Sequence of the first protein:
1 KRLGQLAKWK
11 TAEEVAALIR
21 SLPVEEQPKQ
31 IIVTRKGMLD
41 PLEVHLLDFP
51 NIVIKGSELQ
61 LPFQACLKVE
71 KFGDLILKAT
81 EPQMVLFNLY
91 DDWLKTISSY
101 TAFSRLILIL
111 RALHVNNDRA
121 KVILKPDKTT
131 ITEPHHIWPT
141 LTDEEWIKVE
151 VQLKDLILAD

Sequence of the second protein:
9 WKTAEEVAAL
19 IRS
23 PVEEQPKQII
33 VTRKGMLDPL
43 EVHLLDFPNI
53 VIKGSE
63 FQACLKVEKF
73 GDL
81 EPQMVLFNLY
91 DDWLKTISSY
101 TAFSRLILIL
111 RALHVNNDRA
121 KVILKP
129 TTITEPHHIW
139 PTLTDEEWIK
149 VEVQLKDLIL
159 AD

The following describes two proteins that form a bound complex.

Interface contacts:
Residue F103 in the first protein is in contact with residue R111 in the second protein (closest heavy-atom distance 3.4 Å).
Residue K68 in the first protein is in contact with residue I32 in the second protein (closest heavy-atom distance 3.4 Å).
Residue N51 in the first protein interacts with residue F87 in the second protein (closest heavy-atom distance 3.3 Å).
Residue Q30 in the first protein interacts with residue Q30 in the second protein (closest heavy-atom distance 3.0 Å).
Residue M84 in the first protein interacts with residue I54 in the second protein (closest heavy-atom distance 3.1 Å).
Residue C66 in the first protein is in contact with residue R35 in the second protein (closest heavy-atom distance 2.8 Å).
Residue P28 in the first protein interacts with residue K71 in the second protein (closest heavy-atom distance 3.1 Å).
Residue F72 in the first protein is in contact with residue P28 in the second protein (closest heavy-atom distance 3.2 Å).
Residue R35 in the first protein interacts with residue K36 in the second protein (closest heavy-atom distance 3.4 Å).
Residue K29 in the first protein interacts with residue P28 in the second protein (closest heavy-atom distance 3.5 Å).
Residue L86 in the first protein contacts residue I52 in the second protein (closest heavy-atom distance 3.4 Å).
Residue M38 in the first protein contacts residue M38 in the second protein (closest heavy-atom distance 2.6 Å).
Residue F87 in the first protein contacts residue I52 in the second protein (closest heavy-atom distance 2.8 Å).
Residue K29 in the first protein contacts residue K71 in the second protein (closest heavy-atom distance 3.4 Å).
Residue I19 in the first protein interacts with residue F72 in the second protein (closest heavy-atom distance 3.5 Å).
Residue G56 in the first protein contacts residue Q83 in the second protein (closest heavy-atom distance 3.0 Å).
Residue Q83 in the first protein interacts with residue G56 in the second protein (closest heavy-atom distance 2.9 Å).
Residue V33 in the first protein is in contact with residue K68 in the second protein (closest heavy-atom distance 3.1 Å).
Residue A65 in the first protein contacts residue R35 in the second protein (closest heavy-atom distance 3.0 Å).
Residue R111 in the first protein is in contact with residue F103 in the second protein (closest heavy-atom distance 3.4 Å).
Residue K68 in the first protein interacts with residue V33 in the second protein (closest heavy-atom distance 2.9 Å).
Residue F72 in the first protein interacts with residue K29 in the second protein (closest heavy-atom distance 3.0 Å).
Residue T34 in the first protein interacts with residue K68 in the second protein (closest heavy-atom distance 2.9 Å).
Residue I32 in the first protein contacts residue I32 in the second protein (closest heavy-atom distance 3.3 Å).
Residue E70 in the first protein interacts with residue I31 in the second protein (closest heavy-atom distance 2.7 Å).
Residue V85 in the first protein is in contact with residue M38 in the second protein (closest heavy-atom distance 3.4 Å).
Residue C66 in the first protein interacts with residue T34 in the second protein (closest heavy-atom distance 3.1 Å).
Residue I54 in the first protein interacts with residue V85 in the second protein (closest heavy-atom distance 2.8 Å).
Residue G37 in the first protein contacts residue M38 in the second protein (closest heavy-atom distance 3.2 Å).
Residue L89 in the first protein interacts with residue P50 in the second protein (closest heavy-atom distance 2.8 Å).
Residue Q5 in the first protein is in contact with residue R35 in the second protein (closest heavy-atom distance 3.3 Å).
Residue K78 in the first protein is in contact with residue K36 in the second protein (closest heavy-atom distance 3.0 Å).
Residue M38 in the first protein contacts residue Q83 in the second protein (closest heavy-atom distance 3.4 Å).
Residue G56 in the first protein contacts residue P82 in the second protein (closest heavy-atom distance 3.3 Å).
Residue M38 in the first protein is in contact with residue G37 in the second protein (closest heavy-atom distance 3.3 Å).
Residue Q30 in the first protein interacts with residue F72 in the second protein (closest heavy-atom distance 3.0 Å).
Residue I52 in the first protein is in contact with residue L86 in the second protein (closest heavy-atom distance 3.4 Å).
Residue V33 in the first protein contacts residue T34 in the second protein (closest heavy-atom distance 3.1 Å).
Residue F87 in the first protein contacts residue N51 in the second protein (closest heavy-atom distance 3.3 Å).
Residue V85 in the first protein is in contact with residue I54 in the second protein (closest heavy-atom distance 2.8 Å).
Residue Y90 in the first protein contacts residue F49 in the second protein (closest heavy-atom distance 3.2 Å).
Residue I31 in the first protein is in contact with residue I31 in the second protein (closest heavy-atom distance 3.4 Å).
Residue I32 in the first protein is in contact with residue E70 in the second protein (closest heavy-atom distance 2.8 Å).
Residue K36 in the first protein is in contact with residue C66 in the second protein (closest heavy-atom distance 2.8 Å).
Residue D40 in the first protein interacts with residue R35 in the second protein (closest heavy-atom distance 2.7 Å).
Residue K29 in the first protein interacts with residue E25 in the second protein (closest heavy-atom distance 2.8 Å).
Residue I54 in the first protein interacts with residue M84 in the second protein (closest heavy-atom distance 3.3 Å).
Residue I32 in the first protein is in contact with residue V69 in the second protein (closest heavy-atom distance 3.4 Å).
Residue F49 in the first protein contacts residue Y90 in the second protein (closest heavy-atom distance 3.4 Å).
Residue I31 in the first protein is in contact with residue E70 in the second protein (closest heavy-atom distance 3.3 Å).
Residue P50 in the first protein contacts residue L89 in the second protein (closest heavy-atom distance 2.8 Å).
Residue R35 in the first protein interacts with residue T34 in the second protein (closest heavy-atom distance 3.1 Å).
Residue Q64 in the first protein is in contact with residue R35 in the second protein (closest heavy-atom distance 2.6 Å).
Residue F72 in the first protein is in contact with residue Q27 in the second protein (closest heavy-atom distance 3.4 Å).
Residue E70 in the first protein interacts with residue Q30 in the second protein (closest heavy-atom distance 3.2 Å).
Residue I52 in the first protein is in contact with residue F87 in the second protein (closest heavy-atom distance 2.9 Å).
Residue I31 in the first protein is in contact with residue I32 in the second protein (closest heavy-atom distance 3.1 Å).
Residue Q83 in the first protein is in contact with residue G37 in the second protein (closest heavy-atom distance 3.3 Å).
Residue T34 in the first protein interacts with residue L67 in the second protein (closest heavy-atom distance 3.4 Å).
Residue V33 in the first protein contacts residue I32 in the second protein (closest heavy-atom distance 2.8 Å).